Sequence of chain B:
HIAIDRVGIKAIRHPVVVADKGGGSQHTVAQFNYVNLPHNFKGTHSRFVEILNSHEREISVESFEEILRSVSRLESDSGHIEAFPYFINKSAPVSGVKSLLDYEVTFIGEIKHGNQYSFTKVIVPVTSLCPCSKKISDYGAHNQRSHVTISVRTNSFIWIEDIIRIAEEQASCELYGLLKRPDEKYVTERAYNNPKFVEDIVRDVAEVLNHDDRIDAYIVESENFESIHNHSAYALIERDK

These two protein chains interact to form a complex.

Sequence of chain A:
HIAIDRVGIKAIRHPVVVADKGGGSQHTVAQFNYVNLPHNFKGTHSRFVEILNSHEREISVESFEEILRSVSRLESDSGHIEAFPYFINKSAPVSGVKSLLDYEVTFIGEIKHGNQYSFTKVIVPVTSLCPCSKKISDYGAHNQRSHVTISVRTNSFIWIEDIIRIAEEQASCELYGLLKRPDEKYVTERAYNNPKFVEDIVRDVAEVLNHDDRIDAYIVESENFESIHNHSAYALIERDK

Residue-level contacts at the interface:
Residue K32 in chain B contacts residue E250 in chain A (closest heavy-atom distance 3.3 Å).
Residue F64 in chain B is in contact with residue E226 in chain A (closest heavy-atom distance 3.4 Å).
Residue R28 in chain B interacts with residue L263 in chain A (closest heavy-atom distance 2.8 Å).
Residue I26 in chain B is in contact with residue E226 in chain A (closest heavy-atom distance 3.8 Å).
Residue I24 in chain B contacts residue R230 in chain A (closest heavy-atom distance 3.1 Å).
Residue F224 in chain B is in contact with residue T67 in chain A (closest heavy-atom distance 3.8 Å).
Residue E226 in chain B contacts residue G66 in chain A (closest heavy-atom distance 3.3 Å).
Residue R28 in chain B contacts residue A262 in chain A (closest heavy-atom distance 3.4 Å).
Residue I24 in chain B interacts with residue E234 in chain A (closest heavy-atom distance 3.6 Å).
Residue A25 in chain B is in contact with residue I264 in chain A (closest heavy-atom distance 3.8 Å).
Residue R230 in chain B contacts residue H23 in chain A (closest heavy-atom distance 3.6 Å).
Residue A33 in chain B is in contact with residue H258 in chain A (closest heavy-atom distance 3.6 Å).
Residue V29 in chain B is in contact with residue Y261 in chain A (closest heavy-atom distance 3.4 Å).
Residue I26 in chain B contacts residue R230 in chain A (closest heavy-atom distance 3.4 Å).
Residue V29 in chain B is in contact with residue A262 in chain A (closest heavy-atom distance 3.8 Å).
Residue A262 in chain B interacts with residue V29 in chain A (closest heavy-atom distance 3.8 Å).
Residue H258 in chain B contacts residue V73 in chain A (closest heavy-atom distance 3.6 Å).
Residue T67 in chain B interacts with residue F224 in chain A (closest heavy-atom distance 3.8 Å).
Residue A33 in chain B is in contact with residue N257 in chain A (closest heavy-atom distance 4.0 Å).
Residue D27 in chain B is in contact with residue I264 in chain A (closest heavy-atom distance 3.9 Å).
Residue N257 in chain B contacts residue A33 in chain A (closest heavy-atom distance 4.0 Å).
Residue Y261 in chain B is in contact with residue K32 in chain A (closest heavy-atom distance 3.9 Å).
Residue H258 in chain B contacts residue A33 in chain A (closest heavy-atom distance 3.6 Å).
Residue L263 in chain B contacts residue D27 in chain A (closest heavy-atom distance 3.2 Å).
Residue D27 in chain B interacts with residue E265 in chain A (closest heavy-atom distance 2.8 Å).
Residue E226 in chain B interacts with residue F64 in chain A (closest heavy-atom distance 3.4 Å).
Residue V73 in chain B contacts residue H258 in chain A (closest heavy-atom distance 3.6 Å).
Residue L263 in chain B is in contact with residue R28 in chain A (closest heavy-atom distance 2.8 Å).
Residue I31 in chain B contacts residue Y261 in chain A (closest heavy-atom distance 3.9 Å).
Residue E265 in chain B contacts residue D27 in chain A (closest heavy-atom distance 2.8 Å).
Residue E234 in chain B is in contact with residue I24 in chain A (closest heavy-atom distance 3.6 Å).
Residue K32 in chain B is in contact with residue S259 in chain A (closest heavy-atom distance 2.8 Å).
Residue F224 in chain B is in contact with residue G66 in chain A (closest heavy-atom distance 3.7 Å).
Residue I264 in chain B contacts residue D27 in chain A (closest heavy-atom distance 3.9 Å).
Residue E250 in chain B is in contact with residue K32 in chain A (closest heavy-atom distance 3.3 Å).
Residue N55 in chain B contacts residue Y261 in chain A (closest heavy-atom distance 3.3 Å).
Residue Y261 in chain B is in contact with residue V29 in chain A (closest heavy-atom distance 3.4 Å).
Residue Y261 in chain B interacts with residue I31 in chain A (closest heavy-atom distance 3.9 Å).
Residue G66 in chain B contacts residue E226 in chain A (closest heavy-atom distance 3.3 Å).
Residue A262 in chain B interacts with residue R28 in chain A (closest heavy-atom distance 3.4 Å).
Residue I264 in chain B interacts with residue A25 in chain A (closest heavy-atom distance 3.8 Å).
Residue G30 in chain B contacts residue Y261 in chain A (closest heavy-atom distance 2.8 Å).
Residue K32 in chain B interacts with residue Y261 in chain A (closest heavy-atom distance 3.9 Å).
Residue R230 in chain B interacts with residue I24 in chain A (closest heavy-atom distance 3.1 Å).
Residue S259 in chain B contacts residue I31 in chain A (closest heavy-atom distance 3.1 Å).
Residue A260 in chain B contacts residue G30 in chain A (closest heavy-atom distance 3.5 Å).
Residue G30 in chain B is in contact with residue A260 in chain A (closest heavy-atom distance 3.5 Å).
Residue C159 in chain B interacts with residue T67 in chain A (closest heavy-atom distance 3.8 Å).
Residue I31 in chain B is in contact with residue S259 in chain A (closest heavy-atom distance 3.1 Å).
Residue S259 in chain B contacts residue K32 in chain A (closest heavy-atom distance 2.8 Å).
Residue Y57 in chain B interacts with residue Y261 in chain A (closest heavy-atom distance 3.1 Å).
Residue Y261 in chain B is in contact with residue G30 in chain A (closest heavy-atom distance 2.8 Å).
Residue Y261 in chain B is in contact with residue N55 in chain A (closest heavy-atom distance 3.3 Å).
Residue Y261 in chain B is in contact with residue Y57 in chain A (closest heavy-atom distance 3.1 Å).
Residue T67 in chain B contacts residue C159 in chain A (closest heavy-atom distance 3.8 Å).
Residue G66 in chain B interacts with residue F224 in chain A (closest heavy-atom distance 3.7 Å).
Residue E226 in chain B is in contact with residue I26 in chain A (closest heavy-atom distance 3.8 Å).
Residue R230 in chain B interacts with residue I26 in chain A (closest heavy-atom distance 3.4 Å).
Residue D27 in chain B contacts residue L263 in chain A (closest heavy-atom distance 3.2 Å).
Residue H23 in chain B contacts residue R230 in chain A (closest heavy-atom distance 3.6 Å).